Interface contacts:
Residue S394 in chain B contacts residue A133 in chain A (closest heavy-atom distance 3.7 Å).
Residue R393 in chain B interacts with residue S138 in chain A (closest heavy-atom distance 3.3 Å).
Residue T444 in chain B interacts with residue D130 in chain A (closest heavy-atom distance 3.3 Å).
Residue I469 in chain B interacts with residue F22 in chain A (closest heavy-atom distance 3.4 Å).
Residue T488 in chain B is in contact with residue D123 in chain A (closest heavy-atom distance 3.8 Å).
Residue Y489 in chain B interacts with residue D123 in chain A (closest heavy-atom distance 3.0 Å).
Residue F396 in chain B contacts residue A133 in chain A (closest heavy-atom distance 3.7 Å).
Residue Y486 in chain B is in contact with residue C134 in chain A (closest heavy-atom distance 4.1 Å).
Residue R446 in chain B contacts residue L129 in chain A (closest heavy-atom distance 3.8 Å).
Residue E440 in chain B interacts with residue C134 in chain A (closest heavy-atom distance 3.1 Å).
Residue W506 in chain B is in contact with residue T17 in chain A (closest heavy-atom distance 3.1 Å).
Residue D417 in chain B is in contact with residue L79 in chain A (closest heavy-atom distance 3.3 Å).
Residue H418 in chain B is in contact with residue N82 in chain A (closest heavy-atom distance 3.4 Å).
Residue R393 in chain B is in contact with residue N139 in chain A (closest heavy-atom distance 3.3 Å).
Residue F396 in chain B is in contact with residue R75 in chain A (closest heavy-atom distance 4.0 Å).
Residue H599 in chain B interacts with residue R14 in chain A (closest heavy-atom distance 3.3 Å).
Residue Y486 in chain B interacts with residue A112 in chain A (closest heavy-atom distance 3.1 Å).
Residue R446 in chain B contacts residue D130 in chain A (closest heavy-atom distance 2.4 Å).
Residue F396 in chain B interacts with residue L79 in chain A (closest heavy-atom distance 3.5 Å).
Residue F396 in chain B interacts with residue N137 in chain A (closest heavy-atom distance 3.7 Å).
Residue Y489 in chain B interacts with residue R126 in chain A (closest heavy-atom distance 3.5 Å).
Residue W506 in chain B interacts with residue P15 in chain A (closest heavy-atom distance 3.4 Å).
Residue Y443 in chain B is in contact with residue R126 in chain A (closest heavy-atom distance 3.4 Å).
Residue Y486 in chain B interacts with residue D130 in chain A (closest heavy-atom distance 3.5 Å).
Residue D685 in chain B interacts with residue R12 in chain A (closest heavy-atom distance 3.2 Å).
Residue A504 in chain B contacts residue K18 in chain A (closest heavy-atom distance 3.8 Å).
Residue E686 in chain B is in contact with residue R12 in chain A (closest heavy-atom distance 3.8 Å).
Residue A522 in chain B is in contact with residue K18 in chain A (closest heavy-atom distance 3.8 Å).
Residue W506 in chain B contacts residue G16 in chain A (closest heavy-atom distance 3.0 Å).
Residue W506 in chain B interacts with residue R14 in chain A (closest heavy-atom distance 3.8 Å).
Residue D503 in chain B is in contact with residue K18 in chain A (closest heavy-atom distance 3.0 Å).
Residue H599 in chain B contacts residue P15 in chain A (closest heavy-atom distance 2.9 Å).
Residue Y489 in chain B is in contact with residue Q89 in chain A (closest heavy-atom distance 2.2 Å).
Residue F396 in chain B contacts residue C78 in chain A (closest heavy-atom distance 3.3 Å).
Residue R446 in chain B interacts with residue V86 in chain A (closest heavy-atom distance 3.1 Å).
Residue K682 in chain B interacts with residue T36 in chain A (closest heavy-atom distance 4.1 Å).
Residue K683 in chain B interacts with residue Q41 in chain A (closest heavy-atom distance 3.0 Å).
Residue D487 in chain B contacts residue H127 in chain A (closest heavy-atom distance 2.6 Å).
Residue D417 in chain B is in contact with residue N82 in chain A (closest heavy-atom distance 2.7 Å).
Residue E686 in chain B interacts with residue N13 in chain A (closest heavy-atom distance 3.0 Å).
Residue I449 in chain B is in contact with residue K87 in chain A (closest heavy-atom distance 3.7 Å).
Residue R446 in chain B is in contact with residue N82 in chain A (closest heavy-atom distance 3.9 Å).
Residue R446 in chain B interacts with residue R126 in chain A (closest heavy-atom distance 3.3 Å).
Residue Y486 in chain B is in contact with residue H127 in chain A (closest heavy-atom distance 3.2 Å).
Residue R393 in chain B is in contact with residue N137 in chain A (closest heavy-atom distance 2.6 Å).
Residue Y486 in chain B contacts residue H113 in chain A (closest heavy-atom distance 3.6 Å).
Residue R446 in chain B is in contact with residue Q89 in chain A (closest heavy-atom distance 3.3 Å).
Residue S394 in chain B contacts residue N137 in chain A (closest heavy-atom distance 3.6 Å).
Residue A522 in chain B interacts with residue G16 in chain A (closest heavy-atom distance 4.0 Å).
Residue L684 in chain B interacts with residue Q41 in chain A (closest heavy-atom distance 3.7 Å).
Residue T444 in chain B interacts with residue R126 in chain A (closest heavy-atom distance 3.3 Å).
Residue Y489 in chain B is in contact with residue I122 in chain A (closest heavy-atom distance 3.8 Å).
Residue R393 in chain B is in contact with residue R75 in chain A (closest heavy-atom distance 3.6 Å).
Residue K683 in chain B is in contact with residue Q40 in chain A (closest heavy-atom distance 2.3 Å).
Residue W506 in chain B is in contact with residue F22 in chain A (closest heavy-atom distance 4.1 Å).
Residue R393 in chain B interacts with residue F142 in chain A (closest heavy-atom distance 2.7 Å).
Residue A447 in chain B contacts residue V86 in chain A (closest heavy-atom distance 3.9 Å).
Residue R393 in chain B interacts with residue L136 in chain A (closest heavy-atom distance 4.0 Å).
Residue N568 in chain B is in contact with residue P15 in chain A (closest heavy-atom distance 3.6 Å).
Residue I469 in chain B contacts residue K18 in chain A (closest heavy-atom distance 3.8 Å).

Sequence of chain A:
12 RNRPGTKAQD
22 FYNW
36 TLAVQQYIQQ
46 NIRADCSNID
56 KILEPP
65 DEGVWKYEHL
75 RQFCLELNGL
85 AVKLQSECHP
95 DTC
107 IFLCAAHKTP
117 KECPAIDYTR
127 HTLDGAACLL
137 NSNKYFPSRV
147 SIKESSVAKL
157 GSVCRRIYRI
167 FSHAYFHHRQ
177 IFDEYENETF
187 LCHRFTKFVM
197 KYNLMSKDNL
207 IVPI

Sequence of chain B:
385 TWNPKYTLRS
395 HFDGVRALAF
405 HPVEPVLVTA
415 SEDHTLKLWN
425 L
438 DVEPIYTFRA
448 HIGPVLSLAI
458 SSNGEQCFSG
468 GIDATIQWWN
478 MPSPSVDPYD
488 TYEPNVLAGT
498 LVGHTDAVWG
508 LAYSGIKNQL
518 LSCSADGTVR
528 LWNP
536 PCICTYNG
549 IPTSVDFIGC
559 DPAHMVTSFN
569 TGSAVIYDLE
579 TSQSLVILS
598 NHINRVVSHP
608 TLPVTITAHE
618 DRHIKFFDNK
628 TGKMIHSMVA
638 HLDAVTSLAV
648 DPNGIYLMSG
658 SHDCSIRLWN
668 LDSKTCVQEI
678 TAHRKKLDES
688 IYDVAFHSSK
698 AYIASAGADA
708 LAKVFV

These two protein chains interact to form a complex.